Interface contacts:
Residue E66 in the first protein contacts residue W85 in the second protein (closest heavy-atom distance 3.1 Å).
Residue P89 in the first protein is in contact with residue Q150 in the second protein (closest heavy-atom distance 3.4 Å).
Residue R262 in the first protein interacts with residue S156 in the second protein (closest heavy-atom distance 3.0 Å).
Residue F90 in the first protein interacts with residue A154 in the second protein (closest heavy-atom distance 4.4 Å).
Residue I73 in the first protein is in contact with residue W92 in the second protein (closest heavy-atom distance 3.9 Å).
Residue I73 in the first protein interacts with residue M89 in the second protein (closest heavy-atom distance 3.6 Å).
Residue Q69 in the first protein contacts residue Y146 in the second protein (closest heavy-atom distance 4.5 Å).
Residue A68 in the first protein interacts with residue Y146 in the second protein (closest heavy-atom distance 3.1 Å).
Residue I73 in the first protein is in contact with residue P143 in the second protein (closest heavy-atom distance 4.0 Å).
Residue D251 in the first protein interacts with residue P152 in the second protein (closest heavy-atom distance 3.5 Å).
Residue F72 in the first protein interacts with residue Y146 in the second protein (closest heavy-atom distance 4.0 Å).
Residue R65 in the first protein is in contact with residue R144 in the second protein (closest heavy-atom distance 4.4 Å).
Residue I73 in the first protein contacts residue W91 in the second protein (closest heavy-atom distance 4.0 Å).
Residue G92 in the first protein is in contact with residue R155 in the second protein (closest heavy-atom distance 2.7 Å).
Residue W76 in the first protein is in contact with residue H99 in the second protein (closest heavy-atom distance 3.5 Å).
Residue Y70 in the first protein contacts residue T88 in the second protein (closest heavy-atom distance 3.5 Å).
Residue I73 in the first protein contacts residue T88 in the second protein (closest heavy-atom distance 3.9 Å).
Residue Q69 in the first protein contacts residue M89 in the second protein (closest heavy-atom distance 3.3 Å).
Residue Y70 in the first protein contacts residue W85 in the second protein (closest heavy-atom distance 3.7 Å).
Residue R262 in the first protein is in contact with residue A154 in the second protein (closest heavy-atom distance 3.7 Å).
Residue E77 in the first protein contacts residue W91 in the second protein (closest heavy-atom distance 3.4 Å).
Residue P89 in the first protein interacts with residue P151 in the second protein (closest heavy-atom distance 3.2 Å).
Residue W76 in the first protein interacts with residue H103 in the second protein (closest heavy-atom distance 3.4 Å).
Residue Y252 in the first protein contacts residue P152 in the second protein (closest heavy-atom distance 3.3 Å).
Residue M80 in the first protein is in contact with residue W91 in the second protein (closest heavy-atom distance 3.8 Å).
Residue F90 in the first protein contacts residue P151 in the second protein (closest heavy-atom distance 4.5 Å).
Residue W76 in the first protein interacts with residue G96 in the second protein (closest heavy-atom distance 3.5 Å).
Residue W76 in the first protein interacts with residue W92 in the second protein (closest heavy-atom distance 3.8 Å).
Residue F72 in the first protein contacts residue P143 in the second protein (closest heavy-atom distance 3.3 Å).
Residue R81 in the first protein interacts with residue W91 in the second protein (closest heavy-atom distance 3.5 Å).
Residue P89 in the first protein interacts with residue A154 in the second protein (closest heavy-atom distance 3.4 Å).
Residue I108 in the first protein contacts residue P151 in the second protein (closest heavy-atom distance 4.6 Å).
Residue W76 in the first protein interacts with residue H100 in the second protein (closest heavy-atom distance 3.5 Å).
Residue R75 in the first protein interacts with residue R148 in the second protein (closest heavy-atom distance 3.6 Å).
Residue K71 in the first protein interacts with residue Y146 in the second protein (closest heavy-atom distance 4.3 Å).
Residue P89 in the first protein contacts residue N153 in the second protein (closest heavy-atom distance 3.8 Å).
Residue P89 in the first protein is in contact with residue P152 in the second protein (closest heavy-atom distance 3.6 Å).
Residue L93 in the first protein contacts residue R155 in the second protein (closest heavy-atom distance 3.7 Å).
Residue Q253 in the first protein interacts with residue R148 in the second protein (closest heavy-atom distance 4.6 Å).
Residue W84 in the first protein contacts residue I149 in the second protein (closest heavy-atom distance 3.9 Å).
Residue D251 in the first protein is in contact with residue P151 in the second protein (closest heavy-atom distance 3.1 Å).
Residue K71 in the first protein interacts with residue I149 in the second protein (closest heavy-atom distance 3.4 Å).
Residue H207 in the first protein is in contact with residue A121 in the second protein (closest heavy-atom distance 3.9 Å).
Residue F72 in the first protein contacts residue H100 in the second protein (closest heavy-atom distance 3.8 Å).
Residue F72 in the first protein contacts residue W92 in the second protein (closest heavy-atom distance 4.5 Å).
Residue F72 in the first protein is in contact with residue T142 in the second protein (closest heavy-atom distance 4.0 Å).
Residue H207 in the first protein contacts residue A122 in the second protein (closest heavy-atom distance 3.6 Å).
Residue W76 in the first protein is in contact with residue W91 in the second protein (closest heavy-atom distance 4.1 Å).
Residue Q69 in the first protein interacts with residue W85 in the second protein (closest heavy-atom distance 4.0 Å).
Residue D251 in the first protein contacts residue R148 in the second protein (closest heavy-atom distance 3.3 Å).
Residue R75 in the first protein interacts with residue I149 in the second protein (closest heavy-atom distance 3.3 Å).
Residue Q69 in the first protein is in contact with residue P143 in the second protein (closest heavy-atom distance 3.8 Å).
Residue Q69 in the first protein is in contact with residue R144 in the second protein (closest heavy-atom distance 3.3 Å).
Residue Y252 in the first protein interacts with residue A154 in the second protein (closest heavy-atom distance 4.2 Å).
Residue F72 in the first protein is in contact with residue E141 in the second protein (closest heavy-atom distance 4.0 Å).
Residue L93 in the first protein contacts residue A154 in the second protein (closest heavy-atom distance 3.6 Å).
Residue R262 in the first protein is in contact with residue N153 in the second protein (closest heavy-atom distance 3.5 Å).
Residue G256 in the first protein interacts with residue P152 in the second protein (closest heavy-atom distance 4.3 Å).
Residue E88 in the first protein is in contact with residue Q150 in the second protein (closest heavy-atom distance 2.9 Å).
Residue M80 in the first protein contacts residue H99 in the second protein (closest heavy-atom distance 3.4 Å).

These two protein chains interact to form a complex.

Sequence of the second protein:
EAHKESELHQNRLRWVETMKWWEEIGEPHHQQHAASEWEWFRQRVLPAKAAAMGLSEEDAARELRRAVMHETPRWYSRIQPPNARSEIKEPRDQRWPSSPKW

Sequence of the first protein:
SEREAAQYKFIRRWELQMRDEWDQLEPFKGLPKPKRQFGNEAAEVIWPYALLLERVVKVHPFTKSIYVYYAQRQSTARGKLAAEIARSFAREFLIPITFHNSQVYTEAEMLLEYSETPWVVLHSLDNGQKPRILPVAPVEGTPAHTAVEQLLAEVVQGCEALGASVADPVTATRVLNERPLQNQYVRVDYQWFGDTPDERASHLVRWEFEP